Interface contacts:
Residue Y44 in chain A contacts residue M34 in chain B (closest heavy-atom distance 3.7 Å).
Residue Y44 in chain A interacts with residue I35 in chain B (closest heavy-atom distance 3.8 Å).
Residue F117 in chain A is in contact with residue G16 in chain B (closest heavy-atom distance 3.5 Å).
Residue E7 in chain A is in contact with residue Q3 in chain B (closest heavy-atom distance 3.3 Å).
Residue F29 in chain A interacts with residue Q12 in chain B (closest heavy-atom distance 3.2 Å).
Residue L59 in chain A contacts residue L38 in chain B (closest heavy-atom distance 3.7 Å).
Residue I54 in chain A contacts residue R42 in chain B (closest heavy-atom distance 3.5 Å).
Residue Y44 in chain A is in contact with residue F27 in chain B (closest heavy-atom distance 3.6 Å).
Residue F95 in chain A contacts residue M20 in chain B (closest heavy-atom distance 3.5 Å).
Residue C23 in chain A interacts with residue M10 in chain B (closest heavy-atom distance 3.8 Å).
Residue Y66 in chain A interacts with residue Y39 in chain B (closest heavy-atom distance 3.3 Å).
Residue L37 in chain A is in contact with residue L23 in chain B (closest heavy-atom distance 3.8 Å).
Residue Y44 in chain A interacts with residue F31 in chain B (closest heavy-atom distance 3.5 Å).
Residue I53 in chain A interacts with residue L38 in chain B (closest heavy-atom distance 4.0 Å).
Residue H114 in chain A interacts with residue L4 in chain B (closest heavy-atom distance 3.3 Å).
Residue T45 in chain A contacts residue F31 in chain B (closest heavy-atom distance 3.9 Å).
Residue M94 in chain A interacts with residue F27 in chain B (closest heavy-atom distance 3.7 Å).
Residue S120 in chain A is in contact with residue F17 in chain B (closest heavy-atom distance 3.3 Å).
Residue E63 in chain A interacts with residue I35 in chain B (closest heavy-atom distance 3.7 Å).
Residue F95 in chain A contacts residue L19 in chain B (closest heavy-atom distance 3.5 Å).
Residue V116 in chain A interacts with residue L4 in chain B (closest heavy-atom distance 3.4 Å).
Residue I8 in chain A is in contact with residue Q3 in chain B (closest heavy-atom distance 3.8 Å).
Residue A113 in chain A contacts residue L4 in chain B (closest heavy-atom distance 3.3 Å).
Residue I8 in chain A contacts residue Q12 in chain B (closest heavy-atom distance 3.4 Å).
Residue T27 in chain A interacts with residue N11 in chain B (closest heavy-atom distance 2.9 Å).
Residue L24 in chain A is in contact with residue Y15 in chain B (closest heavy-atom distance 3.6 Å).
Residue N25 in chain A contacts residue Y15 in chain B (closest heavy-atom distance 3.0 Å).
Residue F90 in chain A interacts with residue L32 in chain B (closest heavy-atom distance 3.8 Å).
Residue L121 in chain A interacts with residue M20 in chain B (closest heavy-atom distance 3.8 Å).
Residue L3 in chain A contacts residue Q3 in chain B (closest heavy-atom distance 3.6 Å).
Residue N48 in chain A contacts residue M34 in chain B (closest heavy-atom distance 3.5 Å).
Residue I8 in chain A interacts with residue Y8 in chain B (closest heavy-atom distance 3.8 Å).
Residue V124 in chain A contacts residue F17 in chain B (closest heavy-atom distance 3.6 Å).
Residue L115 in chain A interacts with residue L4 in chain B (closest heavy-atom distance 3.7 Å).
Residue V116 in chain A contacts residue F9 in chain B (closest heavy-atom distance 3.6 Å).
Residue D67 in chain A contacts residue Y39 in chain B (closest heavy-atom distance 2.7 Å).
Residue Q62 in chain A contacts residue I35 in chain B (closest heavy-atom distance 3.8 Å).
Residue S120 in chain A interacts with residue L13 in chain B (closest heavy-atom distance 3.3 Å).
Residue I40 in chain A contacts residue L23 in chain B (closest heavy-atom distance 3.9 Å).
Residue L182 in chain A interacts with residue M1 in chain B (closest heavy-atom distance 3.8 Å).
Residue L3 in chain A is in contact with residue M1 in chain B (closest heavy-atom distance 3.7 Å).
Residue I40 in chain A is in contact with residue F27 in chain B (closest heavy-atom distance 3.5 Å).
Residue N25 in chain A contacts residue N11 in chain B (closest heavy-atom distance 3.8 Å).
Residue F6 in chain A interacts with residue Q3 in chain B (closest heavy-atom distance 3.3 Å).
Residue H114 in chain A is in contact with residue Q12 in chain B (closest heavy-atom distance 3.6 Å).
Residue F86 in chain A is in contact with residue L32 in chain B (closest heavy-atom distance 3.5 Å).
Residue T91 in chain A contacts residue L23 in chain B (closest heavy-atom distance 3.3 Å).
Residue V116 in chain A contacts residue Q12 in chain B (closest heavy-atom distance 3.4 Å).
Residue T33 in chain A interacts with residue L19 in chain B (closest heavy-atom distance 3.2 Å).
Residue L26 in chain A is in contact with residue Y15 in chain B (closest heavy-atom distance 3.9 Å).
Residue I53 in chain A contacts residue R42 in chain B (closest heavy-atom distance 3.4 Å).
Residue C23 in chain A interacts with residue N11 in chain B (closest heavy-atom distance 3.4 Å).
Residue F90 in chain A contacts residue F27 in chain B (closest heavy-atom distance 3.6 Å).
Residue P87 in chain A interacts with residue S28 in chain B (closest heavy-atom distance 3.7 Å).
Residue I53 in chain A interacts with residue I45 in chain B (closest heavy-atom distance 3.8 Å).
Residue T91 in chain A is in contact with residue F27 in chain B (closest heavy-atom distance 3.5 Å).
Residue E63 in chain A interacts with residue Y39 in chain B (closest heavy-atom distance 2.4 Å).
Residue K52 in chain A contacts residue L38 in chain B (closest heavy-atom distance 3.6 Å).
Residue S30 in chain A interacts with residue Y15 in chain B (closest heavy-atom distance 3.2 Å).
Residue Y66 in chain A interacts with residue L36 in chain B (closest heavy-atom distance 3.9 Å).

Sequence of chain B:
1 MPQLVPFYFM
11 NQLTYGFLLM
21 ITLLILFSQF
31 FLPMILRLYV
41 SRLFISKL

Sequence of chain A:
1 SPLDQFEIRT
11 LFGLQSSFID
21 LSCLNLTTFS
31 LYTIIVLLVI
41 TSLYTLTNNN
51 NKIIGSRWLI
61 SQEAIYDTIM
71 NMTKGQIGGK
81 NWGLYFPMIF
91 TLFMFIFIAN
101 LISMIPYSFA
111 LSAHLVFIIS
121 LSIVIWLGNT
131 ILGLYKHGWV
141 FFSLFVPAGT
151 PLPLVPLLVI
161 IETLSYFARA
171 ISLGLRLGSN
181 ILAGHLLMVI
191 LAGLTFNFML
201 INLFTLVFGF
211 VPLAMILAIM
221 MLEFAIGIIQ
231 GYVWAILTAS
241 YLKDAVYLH

The following describes two proteins that form a bound complex.